Sequence of chain B:
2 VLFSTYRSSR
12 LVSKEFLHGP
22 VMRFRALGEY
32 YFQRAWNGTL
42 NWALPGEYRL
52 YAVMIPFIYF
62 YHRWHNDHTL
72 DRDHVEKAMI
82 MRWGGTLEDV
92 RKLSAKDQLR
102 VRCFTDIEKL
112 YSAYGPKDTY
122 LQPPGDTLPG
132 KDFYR

Residue-level contacts at the interface:
Residue H66 in chain B interacts with residue L24 in chain A (closest heavy-atom distance 3.8 Å).
Residue H75 in chain B contacts residue R21 in chain A (closest heavy-atom distance 3.7 Å).
Residue L71 in chain B is in contact with residue N23 in chain A (closest heavy-atom distance 4.1 Å).
Residue H66 in chain B is in contact with residue N23 in chain A (closest heavy-atom distance 3.0 Å).
Residue H63 in chain B is in contact with residue N23 in chain A (closest heavy-atom distance 4.4 Å).

The following describes two proteins that form a bound complex.

Sequence of chain A:
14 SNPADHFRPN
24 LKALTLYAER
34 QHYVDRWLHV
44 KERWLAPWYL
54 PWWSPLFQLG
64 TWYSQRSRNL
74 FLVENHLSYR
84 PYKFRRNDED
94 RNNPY